These two protein chains interact to form a complex.

Sequence of the first protein:
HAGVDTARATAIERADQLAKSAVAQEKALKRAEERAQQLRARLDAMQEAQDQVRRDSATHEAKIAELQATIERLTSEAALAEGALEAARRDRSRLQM

Residue-level contacts at the interface:
Residue T359 in the first protein is in contact with residue R147 in the second protein (closest heavy-atom distance 4.0 Å).
Residue T355 in the first protein is in contact with residue R147 in the second protein (closest heavy-atom distance 4.4 Å).
Residue E362 in the first protein interacts with residue R147 in the second protein (closest heavy-atom distance 4.1 Å).
Residue A358 in the first protein contacts residue R147 in the second protein (closest heavy-atom distance 3.8 Å).
Residue A351 in the first protein interacts with residue L155 in the second protein (closest heavy-atom distance 4.9 Å).
Residue T355 in the first protein contacts residue L151 in the second protein (closest heavy-atom distance 3.1 Å).

Sequence of the second protein:
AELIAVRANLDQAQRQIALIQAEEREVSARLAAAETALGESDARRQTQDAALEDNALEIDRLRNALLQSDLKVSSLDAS